Interface contacts:
Residue T189 in the first protein is in contact with residue D174 in the second protein (closest heavy-atom distance 2.7 Å).
Residue S288 in the first protein contacts residue I270 in the second protein (closest heavy-atom distance 2.6 Å).
Residue G92 in the first protein contacts residue K96 in the second protein (closest heavy-atom distance 2.8 Å).
Residue A277 in the first protein is in contact with residue I255 in the second protein (closest heavy-atom distance 2.8 Å).
Residue L302 in the first protein contacts residue S288 in the second protein (closest heavy-atom distance 2.9 Å).
Residue E49 in the first protein contacts residue R34 in the second protein (closest heavy-atom distance 2.8 Å).
Residue L126 in the first protein is in contact with residue L126 in the second protein (closest heavy-atom distance 2.8 Å).
Residue A209 in the first protein is in contact with residue V197 in the second protein (closest heavy-atom distance 2.9 Å).
Residue Q192 in the first protein contacts residue S176 in the second protein (closest heavy-atom distance 2.9 Å).
Residue R300 in the first protein contacts residue I286 in the second protein (closest heavy-atom distance 2.8 Å).
Residue T289 in the first protein interacts with residue D269 in the second protein (closest heavy-atom distance 2.8 Å).
Residue V168 in the first protein contacts residue I157 in the second protein (closest heavy-atom distance 2.8 Å).
Residue N156 in the first protein interacts with residue F139 in the second protein (closest heavy-atom distance 2.8 Å).
Residue E229 in the first protein is in contact with residue Y259 in the second protein (closest heavy-atom distance 2.5 Å).
Residue N204 in the first protein is in contact with residue S193 in the second protein (closest heavy-atom distance 2.6 Å).
Residue G135 in the first protein is in contact with residue K129 in the second protein (closest heavy-atom distance 2.5 Å).
Residue N86 in the first protein is in contact with residue D80 in the second protein (closest heavy-atom distance 2.8 Å).
Residue N228 in the first protein contacts residue N217 in the second protein (closest heavy-atom distance 2.7 Å).
Residue T202 in the first protein contacts residue F190 in the second protein (closest heavy-atom distance 2.8 Å).
Residue R298 in the first protein interacts with residue I284 in the second protein (closest heavy-atom distance 2.8 Å).
Residue H250 in the first protein is in contact with residue E240 in the second protein (closest heavy-atom distance 2.8 Å).
Residue R211 in the first protein contacts residue D198 in the second protein (closest heavy-atom distance 2.9 Å).
Residue A107 in the first protein interacts with residue A107 in the second protein (closest heavy-atom distance 2.7 Å).
Residue Y285 in the first protein interacts with residue I268 in the second protein (closest heavy-atom distance 2.8 Å).
Residue R184 in the first protein interacts with residue D172 in the second protein (closest heavy-atom distance 2.8 Å).
Residue N191 in the first protein is in contact with residue S176 in the second protein (closest heavy-atom distance 2.8 Å).
Residue T292 in the first protein interacts with residue A281 in the second protein (closest heavy-atom distance 2.7 Å).
Residue T85 in the first protein is in contact with residue L79 in the second protein (closest heavy-atom distance 2.8 Å).
Residue Y285 in the first protein interacts with residue L266 in the second protein (closest heavy-atom distance 2.8 Å).
Residue G244 in the first protein interacts with residue S232 in the second protein (closest heavy-atom distance 2.6 Å).
Residue D172 in the first protein interacts with residue S160 in the second protein (closest heavy-atom distance 2.9 Å).
Residue D331 in the first protein contacts residue N326 in the second protein (closest heavy-atom distance 2.8 Å).
Residue K200 in the first protein is in contact with residue T185 in the second protein (closest heavy-atom distance 2.6 Å).
Residue G153 in the first protein interacts with residue Q136 in the second protein (closest heavy-atom distance 2.8 Å).
Residue R298 in the first protein is in contact with residue I286 in the second protein (closest heavy-atom distance 2.8 Å).
Residue T225 in the first protein is in contact with residue M210 in the second protein (closest heavy-atom distance 2.8 Å).
Residue T279 in the first protein interacts with residue D260 in the second protein (closest heavy-atom distance 2.5 Å).
Residue K138 in the first protein interacts with residue M133 in the second protein (closest heavy-atom distance 2.7 Å).
Residue T85 in the first protein contacts residue Y81 in the second protein (closest heavy-atom distance 2.8 Å).
Residue E240 in the first protein interacts with residue A233 in the second protein (closest heavy-atom distance 2.8 Å).
Residue E49 in the first protein is in contact with residue Q31 in the second protein (closest heavy-atom distance 2.8 Å).
Residue N326 in the first protein is in contact with residue T320 in the second protein (closest heavy-atom distance 2.8 Å).
Residue D198 in the first protein contacts residue L183 in the second protein (closest heavy-atom distance 2.8 Å).
Residue A339 in the first protein interacts with residue A339 in the second protein (closest heavy-atom distance 2.8 Å).
Residue D91 in the first protein is in contact with residue K96 in the second protein (closest heavy-atom distance 2.8 Å).
Residue S232 in the first protein is in contact with residue S220 in the second protein (closest heavy-atom distance 2.5 Å).
Residue A338 in the first protein is in contact with residue L327 in the second protein (closest heavy-atom distance 2.8 Å).
Residue Q104 in the first protein is in contact with residue K109 in the second protein (closest heavy-atom distance 2.8 Å).
Residue E188 in the first protein is in contact with residue T214 in the second protein (closest heavy-atom distance 2.6 Å).
Residue A280 in the first protein interacts with residue D260 in the second protein (closest heavy-atom distance 2.8 Å).
Residue A209 in the first protein contacts residue Y199 in the second protein (closest heavy-atom distance 2.8 Å).
Residue K125 in the first protein interacts with residue N127 in the second protein (closest heavy-atom distance 2.7 Å).
Residue I76 in the first protein contacts residue I76 in the second protein (closest heavy-atom distance 2.7 Å).
Residue A205 in the first protein is in contact with residue A194 in the second protein (closest heavy-atom distance 2.8 Å).
Residue Y343 in the first protein contacts residue D345 in the second protein (closest heavy-atom distance 2.6 Å).
Residue S50 in the first protein contacts residue F32 in the second protein (closest heavy-atom distance 2.9 Å).
Residue K138 in the first protein contacts residue G131 in the second protein (closest heavy-atom distance 2.9 Å).
Residue Q105 in the first protein interacts with residue K109 in the second protein (closest heavy-atom distance 2.7 Å).
Residue K124 in the first protein interacts with residue L128 in the second protein (closest heavy-atom distance 2.9 Å).
Residue D324 in the first protein is in contact with residue Y316 in the second protein (closest heavy-atom distance 2.6 Å).

Sequence of the second protein:
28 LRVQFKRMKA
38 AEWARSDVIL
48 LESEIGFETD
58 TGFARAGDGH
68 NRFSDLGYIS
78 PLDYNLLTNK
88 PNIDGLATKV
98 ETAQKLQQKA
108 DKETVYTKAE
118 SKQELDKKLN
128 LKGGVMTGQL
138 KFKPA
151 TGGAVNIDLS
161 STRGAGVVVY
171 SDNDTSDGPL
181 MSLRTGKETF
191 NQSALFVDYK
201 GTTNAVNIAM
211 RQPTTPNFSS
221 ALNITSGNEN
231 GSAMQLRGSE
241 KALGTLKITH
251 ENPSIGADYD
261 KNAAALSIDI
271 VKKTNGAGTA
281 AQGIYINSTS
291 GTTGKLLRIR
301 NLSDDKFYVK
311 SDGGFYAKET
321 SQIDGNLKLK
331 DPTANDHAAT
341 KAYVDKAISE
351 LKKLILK

These two protein chains interact to form a complex.

Sequence of the first protein:
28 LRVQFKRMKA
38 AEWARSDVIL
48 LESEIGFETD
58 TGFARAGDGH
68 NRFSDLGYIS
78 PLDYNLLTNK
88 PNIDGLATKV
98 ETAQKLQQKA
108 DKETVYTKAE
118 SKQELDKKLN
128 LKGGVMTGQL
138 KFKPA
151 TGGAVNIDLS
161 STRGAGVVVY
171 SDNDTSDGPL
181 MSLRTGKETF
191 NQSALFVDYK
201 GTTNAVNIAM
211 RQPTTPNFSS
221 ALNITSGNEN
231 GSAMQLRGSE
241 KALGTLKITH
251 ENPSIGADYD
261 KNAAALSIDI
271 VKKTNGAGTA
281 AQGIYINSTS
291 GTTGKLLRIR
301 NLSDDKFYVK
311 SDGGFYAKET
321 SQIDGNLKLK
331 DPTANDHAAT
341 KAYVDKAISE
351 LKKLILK